Residue-level contacts at the interface:
Residue I60 in chain B contacts residue Y58 in chain A (closest heavy-atom distance 3.7 Å).
Residue V27 in chain B contacts residue V41 in chain A (closest heavy-atom distance 4.5 Å).
Residue L37 in chain B interacts with residue L51 in chain A (closest heavy-atom distance 3.7 Å).
Residue L8 in chain B is in contact with residue L14 in chain A (closest heavy-atom distance 4.2 Å).
Residue I75 in chain B interacts with residue M82 in chain A (closest heavy-atom distance 3.7 Å).
Residue G71 in chain B is in contact with residue T78 in chain A (closest heavy-atom distance 4.4 Å).
Residue V70 in chain B interacts with residue G75 in chain A (closest heavy-atom distance 4.0 Å).
Residue I41 in chain B contacts residue L52 in chain A (closest heavy-atom distance 4.2 Å).
Residue Y64 in chain B is in contact with residue L51 in chain A (closest heavy-atom distance 3.2 Å).
Residue V74 in chain B is in contact with residue A79 in chain A (closest heavy-atom distance 3.9 Å).
Residue M45 in chain B is in contact with residue L55 in chain A (closest heavy-atom distance 4.0 Å).
Residue V63 in chain B contacts residue I67 in chain A (closest heavy-atom distance 4.3 Å).
Residue V74 in chain B is in contact with residue T78 in chain A (closest heavy-atom distance 4.4 Å).
Residue Y57 in chain B interacts with residue H61 in chain A (closest heavy-atom distance 3.6 Å).
Residue R30 in chain B contacts residue L44 in chain A (closest heavy-atom distance 3.9 Å).
Residue V27 in chain B interacts with residue D38 in chain A (closest heavy-atom distance 4.0 Å).
Residue I60 in chain B interacts with residue I67 in chain A (closest heavy-atom distance 4.0 Å).
Residue I75 in chain B is in contact with residue L44 in chain A (closest heavy-atom distance 3.7 Å).
Residue G49 in chain B contacts residue Y58 in chain A (closest heavy-atom distance 3.8 Å).
Residue Y78 in chain B contacts residue L40 in chain A (closest heavy-atom distance 4.2 Å).
Residue L83 in chain B interacts with residue Y83 in chain A (closest heavy-atom distance 4.1 Å).
Residue I41 in chain B is in contact with residue L51 in chain A (closest heavy-atom distance 3.7 Å).
Residue Y64 in chain B contacts residue A70 in chain A (closest heavy-atom distance 4.0 Å).
Residue L83 in chain B contacts residue S86 in chain A (closest heavy-atom distance 3.6 Å).
Residue Y78 in chain B is in contact with residue S86 in chain A (closest heavy-atom distance 4.1 Å).
Residue N38 in chain B is in contact with residue L51 in chain A (closest heavy-atom distance 3.3 Å).
Residue F18 in chain B is in contact with residue L28 in chain A (closest heavy-atom distance 3.8 Å).
Residue T7 in chain B interacts with residue I18 in chain A (closest heavy-atom distance 3.9 Å).
Residue V27 in chain B is in contact with residue L40 in chain A (closest heavy-atom distance 3.7 Å).
Residue I41 in chain B is in contact with residue L55 in chain A (closest heavy-atom distance 4.4 Å).
Residue L67 in chain B is in contact with residue A74 in chain A (closest heavy-atom distance 4.3 Å).
Residue Y52 in chain B is in contact with residue H61 in chain A (closest heavy-atom distance 3.5 Å).
Residue L67 in chain B is in contact with residue A71 in chain A (closest heavy-atom distance 3.7 Å).
Residue F18 in chain B contacts residue G25 in chain A (closest heavy-atom distance 4.1 Å).
Residue V31 in chain B contacts residue L44 in chain A (closest heavy-atom distance 3.8 Å).
Residue F4 in chain B is in contact with residue L14 in chain A (closest heavy-atom distance 4.3 Å).
Residue Y57 in chain B contacts residue P63 in chain A (closest heavy-atom distance 3.7 Å).
Residue R30 in chain B is in contact with residue V41 in chain A (closest heavy-atom distance 3.8 Å).
Residue I60 in chain B contacts residue P63 in chain A (closest heavy-atom distance 3.7 Å).
Residue L48 in chain B contacts residue Y58 in chain A (closest heavy-atom distance 4.2 Å).
Residue Y52 in chain B is in contact with residue M59 in chain A (closest heavy-atom distance 4.0 Å).
Residue L8 in chain B contacts residue I17 in chain A (closest heavy-atom distance 4.2 Å).
Residue Y52 in chain B contacts residue D15 in chain A (closest heavy-atom distance 3.9 Å).
Residue V27 in chain B interacts with residue R90 in chain A (closest heavy-atom distance 3.8 Å).
Residue G71 in chain B is in contact with residue A74 in chain A (closest heavy-atom distance 4.4 Å).
Residue L79 in chain B contacts residue L40 in chain A (closest heavy-atom distance 3.8 Å).
Residue Y78 in chain B is in contact with residue M82 in chain A (closest heavy-atom distance 4.6 Å).
Residue V74 in chain B is in contact with residue M82 in chain A (closest heavy-atom distance 3.6 Å).
Residue Y57 in chain B is in contact with residue Y58 in chain A (closest heavy-atom distance 3.2 Å).
Residue A22 in chain B interacts with residue L32 in chain A (closest heavy-atom distance 3.7 Å).
Residue L48 in chain B is in contact with residue M59 in chain A (closest heavy-atom distance 3.7 Å).
Residue F18 in chain B interacts with residue S29 in chain A (closest heavy-atom distance 3.2 Å).
Residue Y78 in chain B interacts with residue R90 in chain A (closest heavy-atom distance 3.5 Å).
Residue L67 in chain B contacts residue G75 in chain A (closest heavy-atom distance 4.4 Å).
Residue L67 in chain B is in contact with residue A70 in chain A (closest heavy-atom distance 4.3 Å).
Residue L21 in chain B interacts with residue L32 in chain A (closest heavy-atom distance 4.1 Å).
Residue M45 in chain B interacts with residue Y58 in chain A (closest heavy-atom distance 3.8 Å).
Residue I15 in chain B contacts residue I21 in chain A (closest heavy-atom distance 4.2 Å).
Residue Y78 in chain B contacts residue I85 in chain A (closest heavy-atom distance 3.6 Å).
Residue I75 in chain B contacts residue L40 in chain A (closest heavy-atom distance 4.6 Å).

The following describes two proteins that form a bound complex.

Sequence of chain B:
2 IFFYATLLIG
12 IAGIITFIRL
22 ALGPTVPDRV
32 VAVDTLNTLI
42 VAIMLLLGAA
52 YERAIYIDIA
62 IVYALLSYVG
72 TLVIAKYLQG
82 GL

Sequence of chain A:
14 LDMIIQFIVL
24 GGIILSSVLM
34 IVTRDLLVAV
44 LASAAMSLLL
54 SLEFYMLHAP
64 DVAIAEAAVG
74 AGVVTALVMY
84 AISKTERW